These two protein chains interact to form a complex.

Contacts between the two chains:
Residue D479 in protein 1 interacts with residue L208 in protein 2 (closest heavy-atom distance 4.3 Å).
Residue Y480 in protein 1 interacts with residue G206 in protein 2 (closest heavy-atom distance 4.9 Å).
Residue I484 in protein 1 is in contact with residue L203 in protein 2 (closest heavy-atom distance 4.0 Å).
Residue D479 in protein 1 interacts with residue D211 in protein 2 (closest heavy-atom distance 3.7 Å).
Residue D479 in protein 1 is in contact with residue T210 in protein 2 (closest heavy-atom distance 4.5 Å).
Residue Y480 in protein 1 is in contact with residue L208 in protein 2 (closest heavy-atom distance 3.5 Å).
Residue Y480 in protein 1 contacts residue T214 in protein 2 (closest heavy-atom distance 3.3 Å).
Residue Y480 in protein 1 interacts with residue C207 in protein 2 (closest heavy-atom distance 4.9 Å).
Residue D478 in protein 1 interacts with residue D211 in protein 2 (closest heavy-atom distance 3.6 Å).

Sequence of protein 2:
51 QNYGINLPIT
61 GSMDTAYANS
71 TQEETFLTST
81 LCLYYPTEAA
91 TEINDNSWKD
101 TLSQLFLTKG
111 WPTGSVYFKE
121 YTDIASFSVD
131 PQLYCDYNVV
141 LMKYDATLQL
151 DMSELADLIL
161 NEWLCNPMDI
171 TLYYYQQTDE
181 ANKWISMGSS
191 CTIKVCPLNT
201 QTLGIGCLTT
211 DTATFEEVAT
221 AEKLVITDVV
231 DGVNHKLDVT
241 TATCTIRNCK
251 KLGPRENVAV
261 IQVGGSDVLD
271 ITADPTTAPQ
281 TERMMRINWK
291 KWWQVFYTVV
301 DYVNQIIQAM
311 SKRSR

Sequence of protein 1:
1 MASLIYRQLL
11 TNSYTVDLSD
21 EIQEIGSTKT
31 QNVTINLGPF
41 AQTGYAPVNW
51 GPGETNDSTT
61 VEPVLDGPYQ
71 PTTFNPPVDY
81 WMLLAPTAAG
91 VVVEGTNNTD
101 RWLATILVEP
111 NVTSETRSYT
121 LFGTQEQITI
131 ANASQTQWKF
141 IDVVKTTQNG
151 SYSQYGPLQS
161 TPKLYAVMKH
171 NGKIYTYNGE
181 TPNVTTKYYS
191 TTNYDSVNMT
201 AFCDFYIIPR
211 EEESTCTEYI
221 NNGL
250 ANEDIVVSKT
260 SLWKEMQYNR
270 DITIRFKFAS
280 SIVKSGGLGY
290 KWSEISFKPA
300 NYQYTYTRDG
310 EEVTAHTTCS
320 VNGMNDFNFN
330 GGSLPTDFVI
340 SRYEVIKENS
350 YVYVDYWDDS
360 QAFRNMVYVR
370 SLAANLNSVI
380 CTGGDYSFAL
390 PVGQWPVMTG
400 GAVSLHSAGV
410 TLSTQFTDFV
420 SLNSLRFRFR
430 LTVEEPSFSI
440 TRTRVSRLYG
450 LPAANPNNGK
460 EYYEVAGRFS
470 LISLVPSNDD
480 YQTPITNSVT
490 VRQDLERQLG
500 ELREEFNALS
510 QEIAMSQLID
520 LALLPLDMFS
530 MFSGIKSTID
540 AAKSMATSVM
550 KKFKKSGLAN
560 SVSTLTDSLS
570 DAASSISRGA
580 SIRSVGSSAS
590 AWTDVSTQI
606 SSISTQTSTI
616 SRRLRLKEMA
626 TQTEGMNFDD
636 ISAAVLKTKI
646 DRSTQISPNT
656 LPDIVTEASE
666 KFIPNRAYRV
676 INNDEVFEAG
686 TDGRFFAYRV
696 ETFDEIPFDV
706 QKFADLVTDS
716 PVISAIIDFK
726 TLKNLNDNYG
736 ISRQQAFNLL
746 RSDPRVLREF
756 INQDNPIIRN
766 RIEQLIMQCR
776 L